Sequence of the second protein:
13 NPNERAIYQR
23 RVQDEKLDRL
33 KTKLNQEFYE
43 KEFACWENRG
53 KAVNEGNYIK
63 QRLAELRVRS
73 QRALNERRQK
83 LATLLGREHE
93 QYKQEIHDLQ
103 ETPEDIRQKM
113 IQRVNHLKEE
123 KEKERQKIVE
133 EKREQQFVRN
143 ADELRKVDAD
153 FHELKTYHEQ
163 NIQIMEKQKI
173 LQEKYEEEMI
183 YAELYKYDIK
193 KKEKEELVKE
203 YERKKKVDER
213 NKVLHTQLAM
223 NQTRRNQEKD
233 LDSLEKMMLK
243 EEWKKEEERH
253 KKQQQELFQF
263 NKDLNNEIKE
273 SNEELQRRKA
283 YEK

Residue-level contacts at the interface:
Residue H91 in the second protein interacts with residue Y54 in the first protein (closest heavy-atom distance 3.2 Å).
Residue H91 in the second protein is in contact with residue Q52 in the first protein (closest heavy-atom distance 3.9 Å).
Residue H91 in the second protein is in contact with residue K53 in the first protein (closest heavy-atom distance 4.6 Å).
Residue R80 in the second protein interacts with residue E58 in the first protein (closest heavy-atom distance 4.5 Å).
Residue K95 in the second protein is in contact with residue Q52 in the first protein (closest heavy-atom distance 2.9 Å).
Residue K95 in the second protein interacts with residue Y51 in the first protein (closest heavy-atom distance 3.4 Å).
Residue G88 in the second protein contacts residue T55 in the first protein (closest heavy-atom distance 4.2 Å).
Residue A84 in the second protein is in contact with residue T55 in the first protein (closest heavy-atom distance 5.0 Å).
Residue H91 in the second protein is in contact with residue Y51 in the first protein (closest heavy-atom distance 3.2 Å).
Residue K95 in the second protein interacts with residue K53 in the first protein (closest heavy-atom distance 4.7 Å).

Sequence of the first protein:
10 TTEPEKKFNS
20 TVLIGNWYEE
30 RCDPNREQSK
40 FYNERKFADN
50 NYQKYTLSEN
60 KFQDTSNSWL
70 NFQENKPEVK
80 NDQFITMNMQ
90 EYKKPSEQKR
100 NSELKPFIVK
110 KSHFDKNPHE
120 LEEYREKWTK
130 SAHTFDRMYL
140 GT

These two protein chains interact to form a complex.